This data describes a binding interaction between two proteins.

Sequence of protein 2:
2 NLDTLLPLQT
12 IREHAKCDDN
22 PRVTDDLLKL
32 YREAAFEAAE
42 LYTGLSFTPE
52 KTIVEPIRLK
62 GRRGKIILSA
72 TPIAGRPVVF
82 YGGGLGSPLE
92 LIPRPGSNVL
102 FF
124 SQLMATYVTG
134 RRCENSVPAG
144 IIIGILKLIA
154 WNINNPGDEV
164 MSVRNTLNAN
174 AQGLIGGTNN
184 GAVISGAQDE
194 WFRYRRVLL

Sequence of protein 1:
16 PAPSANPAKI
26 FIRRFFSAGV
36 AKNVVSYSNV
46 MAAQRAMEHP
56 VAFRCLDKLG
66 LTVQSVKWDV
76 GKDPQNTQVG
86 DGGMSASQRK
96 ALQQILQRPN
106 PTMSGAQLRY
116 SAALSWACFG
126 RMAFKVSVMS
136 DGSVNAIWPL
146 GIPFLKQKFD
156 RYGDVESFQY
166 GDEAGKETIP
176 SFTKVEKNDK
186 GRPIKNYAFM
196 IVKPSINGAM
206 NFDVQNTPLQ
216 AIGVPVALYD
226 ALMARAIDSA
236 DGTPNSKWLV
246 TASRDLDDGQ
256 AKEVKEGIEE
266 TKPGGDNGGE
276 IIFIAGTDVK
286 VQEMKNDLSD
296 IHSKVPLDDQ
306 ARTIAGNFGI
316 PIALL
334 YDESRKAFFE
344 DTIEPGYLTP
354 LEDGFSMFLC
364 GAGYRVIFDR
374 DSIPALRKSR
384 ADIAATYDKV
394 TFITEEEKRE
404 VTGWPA

Interface contacts:
Residue A280 in protein 1 is in contact with residue F195 in protein 2 (closest heavy-atom distance 4.4 Å).
Residue F278 in protein 1 is in contact with residue L201 in protein 2 (closest heavy-atom distance 2.3 Å).
Residue I277 in protein 1 is in contact with residue L202 in protein 2 (closest heavy-atom distance 4.8 Å).
Residue G262 in protein 1 interacts with residue L202 in protein 2 (closest heavy-atom distance 3.8 Å).
Residue G273 in protein 1 contacts residue R64 in protein 2 (closest heavy-atom distance 4.0 Å).
Residue A280 in protein 1 interacts with residue L201 in protein 2 (closest heavy-atom distance 4.6 Å).
Residue F278 in protein 1 contacts residue L202 in protein 2 (closest heavy-atom distance 3.8 Å).
Residue G281 in protein 1 interacts with residue R198 in protein 2 (closest heavy-atom distance 4.9 Å).
Residue I276 in protein 1 contacts residue L202 in protein 2 (closest heavy-atom distance 4.3 Å).
Residue N272 in protein 1 is in contact with residue K66 in protein 2 (closest heavy-atom distance 3.3 Å).
Residue E258 in protein 1 interacts with residue R199 in protein 2 (closest heavy-atom distance 4.6 Å).
Residue E275 in protein 1 contacts residue K66 in protein 2 (closest heavy-atom distance 4.4 Å).
Residue D252 in protein 1 is in contact with residue R196 in protein 2 (closest heavy-atom distance 5.0 Å).
Residue V259 in protein 1 interacts with residue L202 in protein 2 (closest heavy-atom distance 3.0 Å).
Residue N272 in protein 1 contacts residue L202 in protein 2 (closest heavy-atom distance 3.4 Å).
Residue G281 in protein 1 is in contact with residue V200 in protein 2 (closest heavy-atom distance 4.5 Å).
Residue E258 in protein 1 interacts with residue V200 in protein 2 (closest heavy-atom distance 2.7 Å).
Residue I279 in protein 1 interacts with residue V200 in protein 2 (closest heavy-atom distance 3.3 Å).
Residue D271 in protein 1 is in contact with residue F102 in protein 2 (closest heavy-atom distance 3.3 Å).
Residue I279 in protein 1 contacts residue L202 in protein 2 (closest heavy-atom distance 3.4 Å).
Residue A280 in protein 1 interacts with residue R198 in protein 2 (closest heavy-atom distance 4.5 Å).
Residue E258 in protein 1 contacts residue L202 in protein 2 (closest heavy-atom distance 2.7 Å).
Residue D271 in protein 1 is in contact with residue K66 in protein 2 (closest heavy-atom distance 4.6 Å).
Residue Q255 in protein 1 contacts residue V200 in protein 2 (closest heavy-atom distance 3.1 Å).
Residue D271 in protein 1 contacts residue R64 in protein 2 (closest heavy-atom distance 3.0 Å).
Residue V259 in protein 1 is in contact with residue V200 in protein 2 (closest heavy-atom distance 3.5 Å).
Residue I279 in protein 1 contacts residue L201 in protein 2 (closest heavy-atom distance 3.8 Å).
Residue F278 in protein 1 interacts with residue V200 in protein 2 (closest heavy-atom distance 4.9 Å).
Residue Q255 in protein 1 interacts with residue R199 in protein 2 (closest heavy-atom distance 4.5 Å).
Residue N272 in protein 1 is in contact with residue R64 in protein 2 (closest heavy-atom distance 4.7 Å).
Residue T282 in protein 1 contacts residue F195 in protein 2 (closest heavy-atom distance 3.8 Å).
Residue G270 in protein 1 contacts residue R64 in protein 2 (closest heavy-atom distance 3.2 Å).
Residue G269 in protein 1 contacts residue R64 in protein 2 (closest heavy-atom distance 4.9 Å).
Residue E258 in protein 1 contacts residue L201 in protein 2 (closest heavy-atom distance 3.7 Å).
Residue A280 in protein 1 interacts with residue V200 in protein 2 (closest heavy-atom distance 3.9 Å).